Interface contacts:
Residue F302 in protein 2 interacts with residue S126 in protein 1 (closest heavy-atom distance 3.9 Å).
Residue L298 in protein 2 is in contact with residue S126 in protein 1 (closest heavy-atom distance 3.1 Å).
Residue D299 in protein 2 contacts residue S126 in protein 1 (closest heavy-atom distance 3.5 Å).
Residue V334 in protein 2 interacts with residue L129 in protein 1 (closest heavy-atom distance 4.6 Å).

Sequence of protein 2:
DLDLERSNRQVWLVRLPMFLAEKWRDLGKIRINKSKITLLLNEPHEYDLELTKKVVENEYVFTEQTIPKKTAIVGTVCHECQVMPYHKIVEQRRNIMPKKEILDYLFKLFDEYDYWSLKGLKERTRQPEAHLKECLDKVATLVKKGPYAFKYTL

This data describes a binding interaction between two proteins.

Sequence of protein 1:
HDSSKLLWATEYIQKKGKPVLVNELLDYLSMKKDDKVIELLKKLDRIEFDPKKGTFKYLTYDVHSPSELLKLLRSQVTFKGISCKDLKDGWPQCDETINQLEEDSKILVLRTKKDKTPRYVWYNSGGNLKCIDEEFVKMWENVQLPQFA